This data describes a binding interaction between two proteins.

Sequence of the first protein:
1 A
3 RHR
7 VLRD

Sequence of the second protein:
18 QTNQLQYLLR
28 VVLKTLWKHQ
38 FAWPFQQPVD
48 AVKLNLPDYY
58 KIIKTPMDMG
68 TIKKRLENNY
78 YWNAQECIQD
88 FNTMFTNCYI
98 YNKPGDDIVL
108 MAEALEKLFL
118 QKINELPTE

Contacts between the two chains:
Residue D104 in the second protein contacts residue H4 in the first protein (closest heavy-atom distance 4.0 Å).
Residue I105 in the second protein is in contact with residue H4 in the first protein (closest heavy-atom distance 4.9 Å).
Residue D104 in the second protein interacts with residue V7 in the first protein (closest heavy-atom distance 3.1 Å).
Residue N99 in the second protein is in contact with residue A1 in the first protein (closest heavy-atom distance 3.7 Å).
Residue K100 in the second protein interacts with residue R3 in the first protein (closest heavy-atom distance 3.4 Å).
Residue D55 in the second protein is in contact with residue A1 in the first protein (closest heavy-atom distance 5.0 Å).
Residue L53 in the second protein interacts with residue H4 in the first protein (closest heavy-atom distance 4.5 Å).
Residue L107 in the second protein interacts with residue V7 in the first protein (closest heavy-atom distance 4.3 Å).
Residue L53 in the second protein contacts residue A1 in the first protein (closest heavy-atom distance 3.6 Å).
Residue D103 in the second protein interacts with residue R3 in the first protein (closest heavy-atom distance 2.8 Å).
Residue D103 in the second protein is in contact with residue A1 in the first protein (closest heavy-atom distance 4.8 Å).
Residue K100 in the second protein is in contact with residue A1 in the first protein (closest heavy-atom distance 3.7 Å).
Residue Y98 in the second protein interacts with residue A1 in the first protein (closest heavy-atom distance 3.1 Å).
Residue F38 in the second protein interacts with residue V7 in the first protein (closest heavy-atom distance 3.8 Å).
Residue L51 in the second protein contacts residue H4 in the first protein (closest heavy-atom distance 3.2 Å).
Residue D104 in the second protein is in contact with residue R5 in the first protein (closest heavy-atom distance 3.3 Å).
Residue M108 in the second protein contacts residue V7 in the first protein (closest heavy-atom distance 3.7 Å).
Residue N99 in the second protein is in contact with residue R3 in the first protein (closest heavy-atom distance 4.9 Å).